Residue-level contacts at the interface:
Residue D223 in chain B is in contact with residue R5 in chain A (closest heavy-atom distance 3.3 Å).
Residue W220 in chain B interacts with residue R5 in chain A (closest heavy-atom distance 3.6 Å).
Residue F101 in chain B contacts residue S4 in chain A (closest heavy-atom distance 3.9 Å).
Residue W220 in chain B is in contact with residue S4 in chain A (closest heavy-atom distance 4.5 Å).
Residue F26 in chain B is in contact with residue S6 in chain A (closest heavy-atom distance 3.9 Å).
Residue S198 in chain B is in contact with residue S6 in chain A (closest heavy-atom distance 3.3 Å).
Residue C194 in chain B interacts with residue R5 in chain A (closest heavy-atom distance 3.1 Å).
Residue K175 in chain B interacts with residue I2 in chain A (closest heavy-atom distance 4.7 Å).
Residue C43 in chain B interacts with residue S6 in chain A (closest heavy-atom distance 4.3 Å).
Residue D192 in chain B interacts with residue R5 in chain A (closest heavy-atom distance 3.1 Å).
Residue S198 in chain B is in contact with residue R5 in chain A (closest heavy-atom distance 2.8 Å).
Residue S198 in chain B is in contact with residue S4 in chain A (closest heavy-atom distance 4.5 Å).
Residue V218 in chain B interacts with residue R5 in chain A (closest heavy-atom distance 3.6 Å).
Residue G221 in chain B contacts residue I2 in chain A (closest heavy-atom distance 3.4 Å).
Residue D223 in chain B interacts with residue I2 in chain A (closest heavy-atom distance 4.7 Å).
Residue A195 in chain B interacts with residue P9 in chain A (closest heavy-atom distance 4.0 Å).
Residue V232 in chain B is in contact with residue R5 in chain A (closest heavy-atom distance 4.8 Å).
Residue S219 in chain B contacts residue R5 in chain A (closest heavy-atom distance 3.2 Å).
Residue D223 in chain B interacts with residue G1 in chain A (closest heavy-atom distance 2.6 Å).
Residue L173 in chain B is in contact with residue I2 in chain A (closest heavy-atom distance 4.8 Å).
Residue H42 in chain B is in contact with residue R5 in chain A (closest heavy-atom distance 4.0 Å).
Residue W220 in chain B is in contact with residue C3 in chain A (closest heavy-atom distance 3.6 Å).
Residue G221 in chain B contacts residue C3 in chain A (closest heavy-atom distance 3.1 Å).
Residue C27 in chain B is in contact with residue L7 in chain A (closest heavy-atom distance 4.7 Å).
Residue W220 in chain B is in contact with residue I2 in chain A (closest heavy-atom distance 3.9 Å).
Residue G196 in chain B interacts with residue L7 in chain A (closest heavy-atom distance 3.6 Å).
Residue A195 in chain B interacts with residue L7 in chain A (closest heavy-atom distance 4.1 Å).
Residue F101 in chain B contacts residue I10 in chain A (closest heavy-atom distance 4.5 Å).
Residue G221 in chain B is in contact with residue R5 in chain A (closest heavy-atom distance 3.3 Å).
Residue F26 in chain B interacts with residue L7 in chain A (closest heavy-atom distance 3.0 Å).
Residue A195 in chain B is in contact with residue S4 in chain A (closest heavy-atom distance 4.7 Å).
Residue A195 in chain B interacts with residue S6 in chain A (closest heavy-atom distance 3.2 Å).
Residue G196 in chain B interacts with residue S6 in chain A (closest heavy-atom distance 3.4 Å).
Residue G221 in chain B is in contact with residue G1 in chain A (closest heavy-atom distance 3.5 Å).
Residue S219 in chain B interacts with residue S4 in chain A (closest heavy-atom distance 3.8 Å).
Residue P25 in chain B interacts with residue L7 in chain A (closest heavy-atom distance 3.5 Å).
Residue F149 in chain B contacts residue L7 in chain A (closest heavy-atom distance 3.8 Å).
Residue Y230 in chain B is in contact with residue R5 in chain A (closest heavy-atom distance 5.0 Å).
Residue C27 in chain B is in contact with residue S6 in chain A (closest heavy-atom distance 3.6 Å).
Residue G231 in chain B interacts with residue R5 in chain A (closest heavy-atom distance 3.9 Å).
Residue A195 in chain B interacts with residue R5 in chain A (closest heavy-atom distance 3.4 Å).
Residue Y170 in chain B contacts residue I2 in chain A (closest heavy-atom distance 5.0 Å).
Residue D222 in chain B interacts with residue R5 in chain A (closest heavy-atom distance 4.3 Å).
Residue D223 in chain B contacts residue C3 in chain A (closest heavy-atom distance 4.7 Å).
Residue H42 in chain B contacts residue S4 in chain A (closest heavy-atom distance 3.6 Å).
Residue D222 in chain B is in contact with residue I2 in chain A (closest heavy-atom distance 3.9 Å).
Residue C194 in chain B interacts with residue S6 in chain A (closest heavy-atom distance 4.9 Å).
Residue R75 in chain B is in contact with residue L7 in chain A (closest heavy-atom distance 4.8 Å).
Residue F101 in chain B contacts residue I2 in chain A (closest heavy-atom distance 4.9 Å).
Residue A193 in chain B is in contact with residue R5 in chain A (closest heavy-atom distance 2.6 Å).
Residue D197 in chain B interacts with residue R5 in chain A (closest heavy-atom distance 3.0 Å).
Residue G196 in chain B contacts residue R5 in chain A (closest heavy-atom distance 2.8 Å).
Residue D222 in chain B interacts with residue G1 in chain A (closest heavy-atom distance 3.2 Å).
Residue C224 in chain B is in contact with residue R5 in chain A (closest heavy-atom distance 4.4 Å).
Residue F101 in chain B is in contact with residue C3 in chain A (closest heavy-atom distance 4.6 Å).
Residue S219 in chain B is in contact with residue C3 in chain A (closest heavy-atom distance 4.7 Å).
Residue H42 in chain B is in contact with residue S6 in chain A (closest heavy-atom distance 3.3 Å).

Sequence of chain B:
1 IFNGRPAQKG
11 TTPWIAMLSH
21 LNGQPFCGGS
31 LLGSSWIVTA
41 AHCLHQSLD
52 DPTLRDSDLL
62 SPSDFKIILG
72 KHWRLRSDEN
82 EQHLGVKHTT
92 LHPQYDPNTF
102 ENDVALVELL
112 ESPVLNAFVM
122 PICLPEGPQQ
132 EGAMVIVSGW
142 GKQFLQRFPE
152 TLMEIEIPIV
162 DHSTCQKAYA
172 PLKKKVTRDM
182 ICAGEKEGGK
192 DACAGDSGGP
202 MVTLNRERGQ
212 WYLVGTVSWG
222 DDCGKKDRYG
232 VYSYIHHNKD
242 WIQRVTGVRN

Sequence of chain A:
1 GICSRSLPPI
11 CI

These two protein chains interact to form a complex.